Sequence of the second protein:
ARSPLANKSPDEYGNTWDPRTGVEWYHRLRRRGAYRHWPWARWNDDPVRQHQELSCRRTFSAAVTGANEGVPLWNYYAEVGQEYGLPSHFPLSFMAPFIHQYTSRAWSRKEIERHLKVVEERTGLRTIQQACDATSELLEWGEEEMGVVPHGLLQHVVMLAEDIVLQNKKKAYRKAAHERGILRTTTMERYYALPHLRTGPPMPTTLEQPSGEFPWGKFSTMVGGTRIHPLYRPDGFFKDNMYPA

Interface contacts:
Residue P129 in the second protein is in contact with residue L69 in the first protein (closest heavy-atom distance 4.7 Å).
Residue F128 in the second protein interacts with residue L69 in the first protein (closest heavy-atom distance 3.6 Å).
Residue F132 in the second protein interacts with residue K68 in the first protein (closest heavy-atom distance 3.4 Å).
Residue F128 in the second protein interacts with residue E66 in the first protein (closest heavy-atom distance 3.5 Å).
Residue L124 in the second protein is in contact with residue G65 in the first protein (closest heavy-atom distance 4.7 Å).
Residue F132 in the second protein interacts with residue L69 in the first protein (closest heavy-atom distance 3.6 Å).
Residue F132 in the second protein is in contact with residue G65 in the first protein (closest heavy-atom distance 4.2 Å).
Residue G123 in the second protein is in contact with residue G65 in the first protein (closest heavy-atom distance 4.8 Å).
Residue G123 in the second protein contacts residue D63 in the first protein (closest heavy-atom distance 4.1 Å).
Residue F128 in the second protein interacts with residue G65 in the first protein (closest heavy-atom distance 4.0 Å).

Sequence of the first protein:
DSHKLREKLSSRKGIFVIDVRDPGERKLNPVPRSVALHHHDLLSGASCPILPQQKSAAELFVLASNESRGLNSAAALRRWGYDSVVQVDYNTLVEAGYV

The following describes two proteins that form a bound complex.